Residue-level contacts at the interface:
Residue T197 in chain A contacts residue N17 in chain B (closest heavy-atom distance 4.4 Å).
Residue L187 in chain A contacts residue A18 in chain B (closest heavy-atom distance 4.2 Å).
Residue Q204 in chain A interacts with residue V16 in chain B (closest heavy-atom distance 3.9 Å).
Residue N322 in chain A is in contact with residue Q11 in chain B (closest heavy-atom distance 3.0 Å).
Residue N322 in chain A contacts residue L9 in chain B (closest heavy-atom distance 2.3 Å).
Residue A318 in chain A contacts residue Q11 in chain B (closest heavy-atom distance 3.8 Å).
Residue M276 in chain A interacts with residue F12 in chain B (closest heavy-atom distance 4.0 Å).
Residue L187 in chain A is in contact with residue N17 in chain B (closest heavy-atom distance 4.3 Å).
Residue Q315 in chain A is in contact with residue V10 in chain B (closest heavy-atom distance 3.4 Å).
Residue W297 in chain A contacts residue A18 in chain B (closest heavy-atom distance 4.1 Å).
Residue Q148 in chain A interacts with residue N17 in chain B (closest heavy-atom distance 4.4 Å).
Residue Y277 in chain A interacts with residue F12 in chain B (closest heavy-atom distance 3.4 Å).
Residue A318 in chain A contacts residue V10 in chain B (closest heavy-atom distance 3.5 Å).
Residue R321 in chain A is in contact with residue N15 in chain B (closest heavy-atom distance 4.4 Å).
Residue T150 in chain A is in contact with residue A18 in chain B (closest heavy-atom distance 4.7 Å).
Residue I319 in chain A interacts with residue V10 in chain B (closest heavy-atom distance 4.1 Å).
Residue T303 in chain A is in contact with residue V10 in chain B (closest heavy-atom distance 4.4 Å).
Residue N322 in chain A interacts with residue V10 in chain B (closest heavy-atom distance 4.1 Å).
Residue Y309 in chain A is in contact with residue V6 in chain B (closest heavy-atom distance 3.3 Å).
Residue T303 in chain A is in contact with residue Q11 in chain B (closest heavy-atom distance 4.8 Å).
Residue E203 in chain A contacts residue V16 in chain B (closest heavy-atom distance 4.5 Å).
Residue E203 in chain A contacts residue G13 in chain B (closest heavy-atom distance 3.0 Å).
Residue Q240 in chain A interacts with residue N17 in chain B (closest heavy-atom distance 3.0 Å).
Residue E203 in chain A interacts with residue V14 in chain B (closest heavy-atom distance 3.8 Å).
Residue K108 in chain A contacts residue N15 in chain B (closest heavy-atom distance 4.7 Å).
Residue E203 in chain A interacts with residue F12 in chain B (closest heavy-atom distance 4.0 Å).
Residue W297 in chain A contacts residue N17 in chain B (closest heavy-atom distance 4.3 Å).
Residue Q204 in chain A is in contact with residue N15 in chain B (closest heavy-atom distance 4.6 Å).
Residue K299 in chain A is in contact with residue V14 in chain B (closest heavy-atom distance 3.3 Å).
Residue I307 in chain A contacts residue V6 in chain B (closest heavy-atom distance 4.5 Å).
Residue D202 in chain A contacts residue N15 in chain B (closest heavy-atom distance 3.9 Å).
Residue E203 in chain A contacts residue N15 in chain B (closest heavy-atom distance 3.0 Å).
Residue R239 in chain A is in contact with residue N15 in chain B (closest heavy-atom distance 3.7 Å).
Residue A301 in chain A is in contact with residue F12 in chain B (closest heavy-atom distance 3.2 Å).
Residue M326 in chain A is in contact with residue L9 in chain B (closest heavy-atom distance 4.2 Å).
Residue G300 in chain A is in contact with residue F12 in chain B (closest heavy-atom distance 3.8 Å).
Residue N322 in chain A interacts with residue F8 in chain B (closest heavy-atom distance 3.6 Å).
Residue P302 in chain A interacts with residue F12 in chain B (closest heavy-atom distance 4.6 Å).
Residue D238 in chain A interacts with residue N15 in chain B (closest heavy-atom distance 4.7 Å).
Residue Y103 in chain A contacts residue V16 in chain B (closest heavy-atom distance 3.8 Å).
Residue A318 in chain A is in contact with residue F12 in chain B (closest heavy-atom distance 4.8 Å).
Residue M326 in chain A interacts with residue F8 in chain B (closest heavy-atom distance 3.6 Å).
Residue H200 in chain A is in contact with residue N17 in chain B (closest heavy-atom distance 3.4 Å).
Residue D202 in chain A is in contact with residue V16 in chain B (closest heavy-atom distance 3.3 Å).
Residue Y103 in chain A interacts with residue N17 in chain B (closest heavy-atom distance 3.2 Å).
Residue I307 in chain A contacts residue K7 in chain B (closest heavy-atom distance 4.8 Å).
Residue Q204 in chain A contacts residue V14 in chain B (closest heavy-atom distance 2.9 Å).
Residue W297 in chain A is in contact with residue V16 in chain B (closest heavy-atom distance 3.4 Å).
Residue Y103 in chain A contacts residue A19 in chain B (closest heavy-atom distance 4.7 Å).
Residue R239 in chain A contacts residue N17 in chain B (closest heavy-atom distance 3.1 Å).
Residue T303 in chain A is in contact with residue F12 in chain B (closest heavy-atom distance 3.7 Å).
Residue A318 in chain A interacts with residue L9 in chain B (closest heavy-atom distance 3.4 Å).
Residue I319 in chain A interacts with residue L9 in chain B (closest heavy-atom distance 3.5 Å).
Residue Y277 in chain A is in contact with residue G13 in chain B (closest heavy-atom distance 4.2 Å).
Residue D202 in chain A interacts with residue N17 in chain B (closest heavy-atom distance 3.2 Å).
Residue Y103 in chain A interacts with residue A18 in chain B (closest heavy-atom distance 3.5 Å).
Residue R239 in chain A is in contact with residue V16 in chain B (closest heavy-atom distance 3.0 Å).
Residue I323 in chain A interacts with residue L9 in chain B (closest heavy-atom distance 4.2 Å).

Sequence of chain B:
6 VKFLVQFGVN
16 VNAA

The following describes two proteins that form a bound complex.

Sequence of chain A:
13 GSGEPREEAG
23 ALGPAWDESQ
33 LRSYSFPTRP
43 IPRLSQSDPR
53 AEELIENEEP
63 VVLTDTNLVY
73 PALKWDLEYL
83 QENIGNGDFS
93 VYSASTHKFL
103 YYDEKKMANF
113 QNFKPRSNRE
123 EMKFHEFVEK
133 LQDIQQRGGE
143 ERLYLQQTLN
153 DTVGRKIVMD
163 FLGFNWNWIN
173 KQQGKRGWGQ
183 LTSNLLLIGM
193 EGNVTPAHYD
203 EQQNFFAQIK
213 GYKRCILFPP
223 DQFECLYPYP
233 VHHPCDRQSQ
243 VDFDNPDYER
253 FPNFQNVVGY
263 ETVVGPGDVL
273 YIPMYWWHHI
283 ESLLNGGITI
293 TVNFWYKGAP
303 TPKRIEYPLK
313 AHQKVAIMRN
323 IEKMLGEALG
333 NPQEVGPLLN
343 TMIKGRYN